Sequence of protein 1:
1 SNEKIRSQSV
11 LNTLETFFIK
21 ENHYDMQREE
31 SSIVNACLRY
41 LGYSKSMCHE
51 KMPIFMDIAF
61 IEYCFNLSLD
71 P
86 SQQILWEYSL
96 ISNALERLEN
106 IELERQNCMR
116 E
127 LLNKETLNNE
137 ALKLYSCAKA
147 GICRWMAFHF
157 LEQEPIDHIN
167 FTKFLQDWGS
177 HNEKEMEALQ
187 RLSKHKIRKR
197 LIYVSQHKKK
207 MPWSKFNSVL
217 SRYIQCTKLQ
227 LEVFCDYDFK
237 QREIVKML

Sequence of protein 2:
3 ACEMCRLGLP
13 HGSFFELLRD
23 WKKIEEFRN

Residue-level contacts at the interface:
Residue Q88 in protein 1 contacts residue R30 in protein 2 (closest heavy-atom distance 2.7 Å).
Residue L41 in protein 1 interacts with residue F16 in protein 2 (closest heavy-atom distance 3.5 Å).
Residue C64 in protein 1 interacts with residue R30 in protein 2 (closest heavy-atom distance 3.0 Å).
Residue F18 in protein 1 is in contact with residue W23 in protein 2 (closest heavy-atom distance 3.5 Å).
Residue Y43 in protein 1 interacts with residue L20 in protein 2 (closest heavy-atom distance 3.7 Å).
Residue F60 in protein 1 interacts with residue W23 in protein 2 (closest heavy-atom distance 3.9 Å).
Residue G42 in protein 1 is in contact with residue P12 in protein 2 (closest heavy-atom distance 4.1 Å).
Residue H49 in protein 1 is in contact with residue C7 in protein 2 (closest heavy-atom distance 3.5 Å).
Residue M47 in protein 1 is in contact with residue F16 in protein 2 (closest heavy-atom distance 3.3 Å).
Residue N66 in protein 1 is in contact with residue R30 in protein 2 (closest heavy-atom distance 3.7 Å).
Residue P53 in protein 1 contacts residue F16 in protein 2 (closest heavy-atom distance 3.9 Å).
Residue Y63 in protein 1 interacts with residue I26 in protein 2 (closest heavy-atom distance 3.4 Å).
Residue N35 in protein 1 contacts residue W23 in protein 2 (closest heavy-atom distance 3.9 Å).
Residue F60 in protein 1 is in contact with residue D22 in protein 2 (closest heavy-atom distance 3.8 Å).
Residue F60 in protein 1 interacts with residue I26 in protein 2 (closest heavy-atom distance 3.6 Å).
Residue N35 in protein 1 interacts with residue E27 in protein 2 (closest heavy-atom distance 3.1 Å).
Residue M26 in protein 1 is in contact with residue E27 in protein 2 (closest heavy-atom distance 3.3 Å).
Residue E50 in protein 1 contacts residue F16 in protein 2 (closest heavy-atom distance 4.0 Å).
Residue Y63 in protein 1 is in contact with residue W23 in protein 2 (closest heavy-atom distance 3.6 Å).
Residue Y24 in protein 1 contacts residue W23 in protein 2 (closest heavy-atom distance 3.7 Å).
Residue L38 in protein 1 is in contact with residue W23 in protein 2 (closest heavy-atom distance 3.4 Å).
Residue Q87 in protein 1 is in contact with residue R30 in protein 2 (closest heavy-atom distance 4.0 Å).
Residue Y43 in protein 1 contacts residue F17 in protein 2 (closest heavy-atom distance 4.1 Å).
Residue M56 in protein 1 contacts residue L19 in protein 2 (closest heavy-atom distance 3.6 Å).
Residue F60 in protein 1 interacts with residue L19 in protein 2 (closest heavy-atom distance 3.5 Å).
Residue G42 in protein 1 is in contact with residue L20 in protein 2 (closest heavy-atom distance 4.1 Å).
Residue N98 in protein 1 interacts with residue D22 in protein 2 (closest heavy-atom distance 2.9 Å).
Residue L90 in protein 1 interacts with residue F29 in protein 2 (closest heavy-atom distance 3.7 Å).
Residue L90 in protein 1 contacts residue K25 in protein 2 (closest heavy-atom distance 3.9 Å).
Residue R102 in protein 1 contacts residue E18 in protein 2 (closest heavy-atom distance 3.6 Å).
Residue S31 in protein 1 is in contact with residue E27 in protein 2 (closest heavy-atom distance 2.9 Å).
Residue H49 in protein 1 is in contact with residue C4 in protein 2 (closest heavy-atom distance 3.6 Å).
Residue Q88 in protein 1 interacts with residue F29 in protein 2 (closest heavy-atom distance 3.8 Å).
Residue K51 in protein 1 contacts residue F16 in protein 2 (closest heavy-atom distance 4.0 Å).
Residue R39 in protein 1 contacts residue L20 in protein 2 (closest heavy-atom distance 3.8 Å).
Residue Y63 in protein 1 is in contact with residue E27 in protein 2 (closest heavy-atom distance 3.3 Å).
Residue L95 in protein 1 contacts residue I26 in protein 2 (closest heavy-atom distance 4.0 Å).
Residue I89 in protein 1 interacts with residue F29 in protein 2 (closest heavy-atom distance 3.8 Å).
Residue M56 in protein 1 interacts with residue F16 in protein 2 (closest heavy-atom distance 4.2 Å).
Residue H49 in protein 1 interacts with residue H13 in protein 2 (closest heavy-atom distance 3.7 Å).
Residue E92 in protein 1 contacts residue K25 in protein 2 (closest heavy-atom distance 3.2 Å).
Residue R102 in protein 1 interacts with residue D22 in protein 2 (closest heavy-atom distance 2.7 Å).
Residue M52 in protein 1 is in contact with residue L19 in protein 2 (closest heavy-atom distance 4.1 Å).
Residue M52 in protein 1 contacts residue F16 in protein 2 (closest heavy-atom distance 3.7 Å).
Residue L38 in protein 1 interacts with residue L19 in protein 2 (closest heavy-atom distance 3.9 Å).
Residue C48 in protein 1 is in contact with residue H13 in protein 2 (closest heavy-atom distance 3.4 Å).
Residue L11 in protein 1 is in contact with residue F16 in protein 2 (closest heavy-atom distance 4.0 Å).
Residue M26 in protein 1 interacts with residue W23 in protein 2 (closest heavy-atom distance 3.2 Å).
Residue L95 in protein 1 interacts with residue D22 in protein 2 (closest heavy-atom distance 3.5 Å).
Residue Y63 in protein 1 is in contact with residue R30 in protein 2 (closest heavy-atom distance 2.8 Å).
Residue G42 in protein 1 interacts with residue F17 in protein 2 (closest heavy-atom distance 3.4 Å).
Residue C64 in protein 1 contacts residue I26 in protein 2 (closest heavy-atom distance 3.6 Å).
Residue R102 in protein 1 interacts with residue L19 in protein 2 (closest heavy-atom distance 3.5 Å).
Residue V34 in protein 1 contacts residue W23 in protein 2 (closest heavy-atom distance 4.2 Å).
Residue S94 in protein 1 contacts residue K25 in protein 2 (closest heavy-atom distance 4.0 Å).
Residue G42 in protein 1 is in contact with residue F16 in protein 2 (closest heavy-atom distance 3.7 Å).
Residue C48 in protein 1 is in contact with residue G14 in protein 2 (closest heavy-atom distance 3.5 Å).
Residue M52 in protein 1 is in contact with residue S15 in protein 2 (closest heavy-atom distance 3.4 Å).
Residue L38 in protein 1 is in contact with residue L20 in protein 2 (closest heavy-atom distance 4.1 Å).
Residue Y43 in protein 1 contacts residue P12 in protein 2 (closest heavy-atom distance 3.8 Å).

The following describes two proteins that form a bound complex.